Sequence of chain A:
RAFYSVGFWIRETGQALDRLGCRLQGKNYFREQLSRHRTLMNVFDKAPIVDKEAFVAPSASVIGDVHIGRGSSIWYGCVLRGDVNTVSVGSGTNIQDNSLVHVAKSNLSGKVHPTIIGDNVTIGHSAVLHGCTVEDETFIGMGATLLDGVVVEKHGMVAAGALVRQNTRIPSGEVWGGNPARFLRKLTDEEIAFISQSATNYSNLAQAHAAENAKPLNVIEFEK

This data describes a binding interaction between two proteins.

Sequence of chain B:
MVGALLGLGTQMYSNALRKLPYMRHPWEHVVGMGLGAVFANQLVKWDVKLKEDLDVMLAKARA

Contacts between the two chains:
Residue R24 in chain A interacts with residue R30 in chain B (closest heavy-atom distance 3.7 Å).
Residue E17 in chain A interacts with residue H31 in chain B (closest heavy-atom distance 3.9 Å).
Residue A21 in chain A interacts with residue H31 in chain B (closest heavy-atom distance 3.7 Å).
Residue E17 in chain A interacts with residue M29 in chain B (closest heavy-atom distance 4.3 Å).
Residue W14 in chain A is in contact with residue Y28 in chain B (closest heavy-atom distance 3.4 Å).
Residue L22 in chain A contacts residue H31 in chain B (closest heavy-atom distance 3.7 Å).
Residue W14 in chain A interacts with residue M29 in chain B (closest heavy-atom distance 4.3 Å).
Residue A21 in chain A is in contact with residue R30 in chain B (closest heavy-atom distance 3.8 Å).
Residue E17 in chain A interacts with residue R30 in chain B (closest heavy-atom distance 3.5 Å).
Residue T18 in chain A interacts with residue H31 in chain B (closest heavy-atom distance 4.0 Å).